Sequence of the first protein:
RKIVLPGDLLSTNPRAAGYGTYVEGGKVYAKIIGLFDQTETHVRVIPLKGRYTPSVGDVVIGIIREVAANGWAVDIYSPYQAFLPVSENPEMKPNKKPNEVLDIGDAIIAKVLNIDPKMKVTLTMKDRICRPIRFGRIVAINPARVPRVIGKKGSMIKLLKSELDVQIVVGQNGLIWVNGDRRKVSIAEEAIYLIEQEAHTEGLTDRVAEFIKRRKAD

Sequence of the second protein:
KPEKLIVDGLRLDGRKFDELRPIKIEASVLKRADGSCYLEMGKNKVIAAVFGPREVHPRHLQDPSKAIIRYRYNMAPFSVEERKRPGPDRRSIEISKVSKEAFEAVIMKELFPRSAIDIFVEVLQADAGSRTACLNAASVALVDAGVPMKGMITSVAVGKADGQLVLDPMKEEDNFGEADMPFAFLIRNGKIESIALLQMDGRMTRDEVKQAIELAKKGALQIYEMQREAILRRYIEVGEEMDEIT

This data describes a binding interaction between two proteins.

Contacts between the two chains:
Residue M248 in the second protein interacts with residue P148 in the first protein (closest heavy-atom distance 3.8 Å).
Residue D249 in the second protein interacts with residue L36 in the first protein (closest heavy-atom distance 3.4 Å).
Residue M114 in the second protein is in contact with residue Y23 in the first protein (closest heavy-atom distance 3.8 Å).
Residue D249 in the second protein interacts with residue R2 in the first protein (closest heavy-atom distance 2.7 Å).
Residue G245 in the second protein is in contact with residue L36 in the first protein (closest heavy-atom distance 3.4 Å).
Residue Y241 in the second protein interacts with residue I4 in the first protein (closest heavy-atom distance 3.4 Å).
Residue F118 in the second protein contacts residue Y81 in the first protein (closest heavy-atom distance 3.9 Å).
Residue Y241 in the second protein interacts with residue K50 in the first protein (closest heavy-atom distance 2.9 Å).
Residue T252 in the second protein interacts with residue R2 in the first protein (closest heavy-atom distance 3.4 Å).
Residue N195 in the second protein contacts residue L10 in the first protein (closest heavy-atom distance 3.3 Å).
Residue K156 in the second protein interacts with residue G8 in the first protein (closest heavy-atom distance 3.4 Å).
Residue I237 in the second protein interacts with residue I34 in the first protein (closest heavy-atom distance 3.9 Å).
Residue R194 in the second protein interacts with residue Y23 in the first protein (closest heavy-atom distance 3.4 Å).
Residue M248 in the second protein interacts with residue L36 in the first protein (closest heavy-atom distance 3.8 Å).
Residue V153 in the second protein is in contact with residue K32 in the first protein (closest heavy-atom distance 3.9 Å).
Residue D40 in the second protein interacts with residue R52 in the first protein (closest heavy-atom distance 2.9 Å).
Residue T252 in the second protein contacts residue I47 in the first protein (closest heavy-atom distance 3.2 Å).
Residue D150 in the second protein is in contact with residue K50 in the first protein (closest heavy-atom distance 3.1 Å).
Residue I251 in the second protein interacts with residue K153 in the first protein (closest heavy-atom distance 4.0 Å).
Residue E247 in the second protein is in contact with residue T202 in the first protein (closest heavy-atom distance 3.4 Å).
Residue L238 in the second protein interacts with residue I4 in the first protein (closest heavy-atom distance 3.8 Å).
Residue F118 in the second protein interacts with residue P80 in the first protein (closest heavy-atom distance 3.9 Å).
Residue V149 in the second protein interacts with residue P7 in the first protein (closest heavy-atom distance 4.0 Å).
Residue R194 in the second protein interacts with residue G8 in the first protein (closest heavy-atom distance 3.2 Å).
Residue P59 in the second protein is in contact with residue R52 in the first protein (closest heavy-atom distance 3.7 Å).
Residue Y241 in the second protein interacts with residue I34 in the first protein (closest heavy-atom distance 3.3 Å).
Residue M155 in the second protein interacts with residue K32 in the first protein (closest heavy-atom distance 3.1 Å).
Residue G152 in the second protein interacts with residue I33 in the first protein (closest heavy-atom distance 4.0 Å).
Residue P154 in the second protein is in contact with residue K32 in the first protein (closest heavy-atom distance 3.4 Å).
Residue P119 in the second protein is in contact with residue M120 in the first protein (closest heavy-atom distance 4.0 Å).
Residue E250 in the second protein contacts residue K153 in the first protein (closest heavy-atom distance 3.2 Å).
Residue V244 in the second protein interacts with residue R146 in the first protein (closest heavy-atom distance 4.0 Å).
Residue I251 in the second protein contacts residue R149 in the first protein (closest heavy-atom distance 3.9 Å).
Residue I237 in the second protein contacts residue L6 in the first protein (closest heavy-atom distance 3.6 Å).
Residue E243 in the second protein is in contact with residue H201 in the first protein (closest heavy-atom distance 3.1 Å).
Residue S34 in the second protein contacts residue K50 in the first protein (closest heavy-atom distance 3.8 Å).
Residue R194 in the second protein contacts residue E25 in the first protein (closest heavy-atom distance 3.5 Å).
Residue P59 in the second protein interacts with residue P80 in the first protein (closest heavy-atom distance 3.5 Å).
Residue M155 in the second protein contacts residue P7 in the first protein (closest heavy-atom distance 3.7 Å).
Residue R234 in the second protein contacts residue D9 in the first protein (closest heavy-atom distance 2.8 Å).
Residue L117 in the second protein is in contact with residue M120 in the first protein (closest heavy-atom distance 3.6 Å).
Residue E247 in the second protein contacts residue R149 in the first protein (closest heavy-atom distance 2.5 Å).
Residue G157 in the second protein is in contact with residue P7 in the first protein (closest heavy-atom distance 3.6 Å).
Residue E250 in the second protein interacts with residue E203 in the first protein (closest heavy-atom distance 3.0 Å).
Residue R234 in the second protein is in contact with residue L6 in the first protein (closest heavy-atom distance 3.6 Å).
Residue M248 in the second protein contacts residue L49 in the first protein (closest heavy-atom distance 3.9 Å).
Residue V149 in the second protein contacts residue I34 in the first protein (closest heavy-atom distance 3.8 Å).
Residue A151 in the second protein interacts with residue G51 in the first protein (closest heavy-atom distance 3.5 Å).
Residue E61 in the second protein is in contact with residue R66 in the first protein (closest heavy-atom distance 3.5 Å).
Residue M114 in the second protein contacts residue K32 in the first protein (closest heavy-atom distance 3.9 Å).
Residue L117 in the second protein interacts with residue Y81 in the first protein (closest heavy-atom distance 3.0 Å).
Residue N195 in the second protein contacts residue D9 in the first protein (closest heavy-atom distance 3.7 Å).
Residue R194 in the second protein is in contact with residue Y30 in the first protein (closest heavy-atom distance 3.8 Å).
Residue L117 in the second protein is in contact with residue K32 in the first protein (closest heavy-atom distance 3.8 Å).
Residue K156 in the second protein contacts residue Y23 in the first protein (closest heavy-atom distance 2.8 Å).
Residue N195 in the second protein interacts with residue G8 in the first protein (closest heavy-atom distance 3.4 Å).
Residue G157 in the second protein interacts with residue G8 in the first protein (closest heavy-atom distance 3.9 Å).
Residue E243 in the second protein interacts with residue A200 in the first protein (closest heavy-atom distance 3.0 Å).
Residue I251 in the second protein interacts with residue P148 in the first protein (closest heavy-atom distance 3.4 Å).
Residue R194 in the second protein contacts residue D9 in the first protein (closest heavy-atom distance 3.8 Å).